These two protein chains interact to form a complex.

Interface contacts:
Residue S272 in chain B contacts residue K179 in chain A (closest heavy-atom distance 4.4 Å).
Residue P276 in chain B is in contact with residue L198 in chain A (closest heavy-atom distance 4.2 Å).
Residue Y271 in chain B is in contact with residue L198 in chain A (closest heavy-atom distance 3.5 Å).
Residue S272 in chain B interacts with residue M178 in chain A (closest heavy-atom distance 4.5 Å).
Residue A268 in chain B is in contact with residue L182 in chain A (closest heavy-atom distance 4.1 Å).
Residue F277 in chain B contacts residue V202 in chain A (closest heavy-atom distance 3.5 Å).
Residue P276 in chain B interacts with residue A199 in chain A (closest heavy-atom distance 4.8 Å).
Residue W269 in chain B interacts with residue K179 in chain A (closest heavy-atom distance 4.5 Å).
Residue F277 in chain B is in contact with residue F171 in chain A (closest heavy-atom distance 4.2 Å).
Residue F281 in chain B is in contact with residue F206 in chain A (closest heavy-atom distance 3.6 Å).
Residue V280 in chain B interacts with residue V202 in chain A (closest heavy-atom distance 4.7 Å).
Residue V280 in chain B interacts with residue F203 in chain A (closest heavy-atom distance 3.9 Å).
Residue K273 in chain B is in contact with residue G175 in chain A (closest heavy-atom distance 4.8 Å).
Residue F277 in chain B interacts with residue F206 in chain A (closest heavy-atom distance 3.9 Å).
Residue W269 in chain B interacts with residue F171 in chain A (closest heavy-atom distance 3.8 Å).
Residue Y271 in chain B interacts with residue L182 in chain A (closest heavy-atom distance 4.2 Å).
Residue S272 in chain B contacts residue L198 in chain A (closest heavy-atom distance 4.3 Å).
Residue K273 in chain B contacts residue F171 in chain A (closest heavy-atom distance 3.6 Å).
Residue F277 in chain B contacts residue F205 in chain A (closest heavy-atom distance 4.1 Å).
Residue V280 in chain B interacts with residue A199 in chain A (closest heavy-atom distance 4.3 Å).
Residue A268 in chain B contacts residue K179 in chain A (closest heavy-atom distance 4.0 Å).
Residue S272 in chain B interacts with residue L182 in chain A (closest heavy-atom distance 3.1 Å).
Residue P276 in chain B contacts residue V202 in chain A (closest heavy-atom distance 3.8 Å).
Residue L284 in chain B contacts residue F203 in chain A (closest heavy-atom distance 4.6 Å).

Sequence of chain B:
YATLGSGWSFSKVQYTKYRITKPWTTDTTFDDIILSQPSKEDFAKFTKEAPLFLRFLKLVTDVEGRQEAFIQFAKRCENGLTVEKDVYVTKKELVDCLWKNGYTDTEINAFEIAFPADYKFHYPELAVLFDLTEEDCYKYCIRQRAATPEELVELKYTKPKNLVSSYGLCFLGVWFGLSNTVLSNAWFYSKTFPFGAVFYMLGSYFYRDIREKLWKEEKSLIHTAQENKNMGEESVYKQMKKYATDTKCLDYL

Sequence of chain A:
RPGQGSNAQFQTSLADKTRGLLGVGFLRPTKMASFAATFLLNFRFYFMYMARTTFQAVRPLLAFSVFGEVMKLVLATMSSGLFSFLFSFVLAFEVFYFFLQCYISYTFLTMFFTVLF